Sequence of protein 1:
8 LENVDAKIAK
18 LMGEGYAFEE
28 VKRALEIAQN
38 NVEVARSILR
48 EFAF

Sequence of protein 2:
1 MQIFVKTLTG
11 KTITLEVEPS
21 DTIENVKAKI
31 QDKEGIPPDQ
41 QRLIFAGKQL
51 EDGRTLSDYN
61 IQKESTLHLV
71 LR

The following describes two proteins that form a bound complex.

Interface contacts:
Residue V70 in protein 2 interacts with residue G20 in protein 1 (closest heavy-atom distance 4.0 Å).
Residue K6 in protein 2 is in contact with residue N10 in protein 1 (closest heavy-atom distance 4.5 Å).
Residue G47 in protein 2 interacts with residue F25 in protein 1 (closest heavy-atom distance 3.3 Å).
Residue T66 in protein 2 interacts with residue D12 in protein 1 (closest heavy-atom distance 4.7 Å).
Residue Q49 in protein 2 is in contact with residue M19 in protein 1 (closest heavy-atom distance 3.3 Å).
Residue H68 in protein 2 is in contact with residue A16 in protein 1 (closest heavy-atom distance 3.8 Å).
Residue L8 in protein 2 contacts residue K17 in protein 1 (closest heavy-atom distance 3.8 Å).
Residue G47 in protein 2 interacts with residue K29 in protein 1 (closest heavy-atom distance 3.0 Å).
Residue I44 in protein 2 interacts with residue A16 in protein 1 (closest heavy-atom distance 5.0 Å).
Residue I44 in protein 2 is in contact with residue I15 in protein 1 (closest heavy-atom distance 4.2 Å).
Residue A46 in protein 2 contacts residue D12 in protein 1 (closest heavy-atom distance 2.8 Å).
Residue F45 in protein 2 contacts residue D12 in protein 1 (closest heavy-atom distance 3.6 Å).
Residue G47 in protein 2 is in contact with residue I15 in protein 1 (closest heavy-atom distance 4.0 Å).
Residue I44 in protein 2 contacts residue M19 in protein 1 (closest heavy-atom distance 3.7 Å).
Residue I44 in protein 2 contacts residue D12 in protein 1 (closest heavy-atom distance 4.0 Å).
Residue H68 in protein 2 contacts residue D12 in protein 1 (closest heavy-atom distance 3.7 Å).
Residue H68 in protein 2 interacts with residue A13 in protein 1 (closest heavy-atom distance 3.6 Å).
Residue K48 in protein 2 is in contact with residue F25 in protein 1 (closest heavy-atom distance 3.8 Å).
Residue V70 in protein 2 contacts residue A16 in protein 1 (closest heavy-atom distance 3.5 Å).
Residue I44 in protein 2 is in contact with residue F25 in protein 1 (closest heavy-atom distance 3.6 Å).
Residue L8 in protein 2 contacts residue A16 in protein 1 (closest heavy-atom distance 3.7 Å).
Residue L8 in protein 2 contacts residue G20 in protein 1 (closest heavy-atom distance 4.0 Å).
Residue R42 in protein 2 is in contact with residue M19 in protein 1 (closest heavy-atom distance 4.2 Å).
Residue G47 in protein 2 interacts with residue D12 in protein 1 (closest heavy-atom distance 2.8 Å).
Residue V70 in protein 2 is in contact with residue M19 in protein 1 (closest heavy-atom distance 4.1 Å).
Residue L69 in protein 2 contacts residue A16 in protein 1 (closest heavy-atom distance 4.8 Å).
Residue Q49 in protein 2 is in contact with residue F25 in protein 1 (closest heavy-atom distance 3.4 Å).
Residue K6 in protein 2 contacts residue A13 in protein 1 (closest heavy-atom distance 3.8 Å).